Sequence of chain A:
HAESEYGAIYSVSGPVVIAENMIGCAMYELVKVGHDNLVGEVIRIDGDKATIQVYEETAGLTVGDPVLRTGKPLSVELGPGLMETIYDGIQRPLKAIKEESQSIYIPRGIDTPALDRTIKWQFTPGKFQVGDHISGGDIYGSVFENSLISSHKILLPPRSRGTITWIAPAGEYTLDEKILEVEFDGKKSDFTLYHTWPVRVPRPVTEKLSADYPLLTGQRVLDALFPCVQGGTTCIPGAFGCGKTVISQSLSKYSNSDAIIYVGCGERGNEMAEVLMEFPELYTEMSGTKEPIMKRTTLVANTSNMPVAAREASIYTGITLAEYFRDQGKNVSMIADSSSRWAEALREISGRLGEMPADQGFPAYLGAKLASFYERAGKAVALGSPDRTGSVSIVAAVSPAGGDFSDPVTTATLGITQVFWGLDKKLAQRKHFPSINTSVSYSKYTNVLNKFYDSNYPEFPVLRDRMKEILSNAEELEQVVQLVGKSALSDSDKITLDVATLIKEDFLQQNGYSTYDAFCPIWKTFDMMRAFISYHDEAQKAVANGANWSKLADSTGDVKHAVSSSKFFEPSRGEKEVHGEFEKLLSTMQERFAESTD

Sequence of chain B:
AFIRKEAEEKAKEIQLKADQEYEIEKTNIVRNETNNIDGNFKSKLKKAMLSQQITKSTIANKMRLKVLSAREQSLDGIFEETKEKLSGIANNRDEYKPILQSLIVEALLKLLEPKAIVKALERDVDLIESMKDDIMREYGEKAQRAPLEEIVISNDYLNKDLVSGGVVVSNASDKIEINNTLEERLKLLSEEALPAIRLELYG

Contacts between the two chains:
Residue T616 in chain A contacts residue K31 in chain B (closest heavy-atom distance 4.1 Å).

This data describes a binding interaction between two proteins.